These two protein chains interact to form a complex.

Sequence of protein 1:
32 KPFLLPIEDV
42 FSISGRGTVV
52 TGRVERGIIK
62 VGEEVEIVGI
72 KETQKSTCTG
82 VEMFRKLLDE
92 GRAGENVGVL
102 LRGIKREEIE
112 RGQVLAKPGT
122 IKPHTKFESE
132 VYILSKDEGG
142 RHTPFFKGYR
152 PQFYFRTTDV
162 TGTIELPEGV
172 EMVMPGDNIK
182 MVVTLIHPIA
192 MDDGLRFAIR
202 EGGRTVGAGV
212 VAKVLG

Contacts between the two chains:
Residue S45 in protein 1 is in contact with residue A70 in protein 2 (closest heavy-atom distance 3.4 Å).
Residue F42 in protein 1 contacts residue R37 in protein 2 (closest heavy-atom distance 3.6 Å).
Residue G81 in protein 1 interacts with residue R45 in protein 2 (closest heavy-atom distance 3.8 Å).
Residue D90 in protein 1 interacts with residue R45 in protein 2 (closest heavy-atom distance 2.8 Å).
Residue V50 in protein 1 contacts residue A39 in protein 2 (closest heavy-atom distance 4.3 Å).
Residue R86 in protein 1 contacts residue Y29 in protein 2 (closest heavy-atom distance 2.9 Å).
Residue L101 in protein 1 interacts with residue V42 in protein 2 (closest heavy-atom distance 4.0 Å).
Residue E83 in protein 1 is in contact with residue F41 in protein 2 (closest heavy-atom distance 2.9 Å).
Residue V50 in protein 1 is in contact with residue P38 in protein 2 (closest heavy-atom distance 4.0 Å).
Residue E83 in protein 1 is in contact with residue A39 in protein 2 (closest heavy-atom distance 3.1 Å).
Residue F42 in protein 1 contacts residue G36 in protein 2 (closest heavy-atom distance 3.7 Å).
Residue E91 in protein 1 interacts with residue G7 in protein 2 (closest heavy-atom distance 3.6 Å).
Residue E83 in protein 1 contacts residue Y29 in protein 2 (closest heavy-atom distance 2.5 Å).
Residue F42 in protein 1 interacts with residue P88 in protein 2 (closest heavy-atom distance 4.3 Å).
Residue F85 in protein 1 interacts with residue W33 in protein 2 (closest heavy-atom distance 3.3 Å).
Residue I44 in protein 1 interacts with residue A70 in protein 2 (closest heavy-atom distance 4.4 Å).
Residue L89 in protein 1 is in contact with residue D20 in protein 2 (closest heavy-atom distance 4.3 Å).
Residue T52 in protein 1 is in contact with residue P38 in protein 2 (closest heavy-atom distance 3.3 Å).
Residue R47 in protein 1 interacts with residue A70 in protein 2 (closest heavy-atom distance 3.7 Å).
Residue K87 in protein 1 interacts with residue K8 in protein 2 (closest heavy-atom distance 4.2 Å).
Residue M84 in protein 1 is in contact with residue I10 in protein 2 (closest heavy-atom distance 3.9 Å).
Residue I44 in protein 1 is in contact with residue L72 in protein 2 (closest heavy-atom distance 3.8 Å).
Residue G81 in protein 1 interacts with residue V42 in protein 2 (closest heavy-atom distance 4.2 Å).
Residue F42 in protein 1 contacts residue Q43 in protein 2 (closest heavy-atom distance 3.9 Å).
Residue L101 in protein 1 interacts with residue E46 in protein 2 (closest heavy-atom distance 3.9 Å).
Residue F85 in protein 1 interacts with residue Y29 in protein 2 (closest heavy-atom distance 3.6 Å).
Residue L89 in protein 1 is in contact with residue F41 in protein 2 (closest heavy-atom distance 4.0 Å).
Residue E83 in protein 1 interacts with residue W33 in protein 2 (closest heavy-atom distance 3.5 Å).
Residue E83 in protein 1 is in contact with residue P40 in protein 2 (closest heavy-atom distance 3.3 Å).
Residue K87 in protein 1 interacts with residue I10 in protein 2 (closest heavy-atom distance 2.8 Å).
Residue L89 in protein 1 contacts residue G7 in protein 2 (closest heavy-atom distance 3.6 Å).
Residue D90 in protein 1 contacts residue I6 in protein 2 (closest heavy-atom distance 4.2 Å).
Residue L88 in protein 1 is in contact with residue K8 in protein 2 (closest heavy-atom distance 3.5 Å).
Residue L89 in protein 1 interacts with residue R45 in protein 2 (closest heavy-atom distance 4.1 Å).
Residue T80 in protein 1 interacts with residue R45 in protein 2 (closest heavy-atom distance 4.0 Å).
Residue E83 in protein 1 contacts residue V42 in protein 2 (closest heavy-atom distance 3.4 Å).
Residue N97 in protein 1 is in contact with residue W33 in protein 2 (closest heavy-atom distance 4.0 Å).
Residue V62 in protein 1 interacts with residue G5 in protein 2 (closest heavy-atom distance 3.6 Å).
Residue V98 in protein 1 contacts residue W33 in protein 2 (closest heavy-atom distance 4.3 Å).
Residue D90 in protein 1 interacts with residue K8 in protein 2 (closest heavy-atom distance 3.1 Å).
Residue R86 in protein 1 interacts with residue Y17 in protein 2 (closest heavy-atom distance 3.3 Å).
Residue R47 in protein 1 is in contact with residue E46 in protein 2 (closest heavy-atom distance 2.7 Å).
Residue E83 in protein 1 interacts with residue I10 in protein 2 (closest heavy-atom distance 4.0 Å).
Residue K87 in protein 1 interacts with residue K9 in protein 2 (closest heavy-atom distance 3.5 Å).
Residue M84 in protein 1 contacts residue Y29 in protein 2 (closest heavy-atom distance 4.2 Å).
Residue F85 in protein 1 is in contact with residue E30 in protein 2 (closest heavy-atom distance 4.3 Å).
Residue L89 in protein 1 interacts with residue I6 in protein 2 (closest heavy-atom distance 4.0 Å).
Residue L88 in protein 1 contacts residue I10 in protein 2 (closest heavy-atom distance 3.7 Å).
Residue R47 in protein 1 interacts with residue S50 in protein 2 (closest heavy-atom distance 3.4 Å).
Residue R47 in protein 1 interacts with residue N49 in protein 2 (closest heavy-atom distance 3.5 Å).
Residue L89 in protein 1 contacts residue V19 in protein 2 (closest heavy-atom distance 4.0 Å).
Residue F42 in protein 1 is in contact with residue P38 in protein 2 (closest heavy-atom distance 4.2 Å).
Residue L88 in protein 1 contacts residue K9 in protein 2 (closest heavy-atom distance 3.9 Å).
Residue L89 in protein 1 interacts with residue V42 in protein 2 (closest heavy-atom distance 3.9 Å).
Residue R86 in protein 1 is in contact with residue I10 in protein 2 (closest heavy-atom distance 3.9 Å).
Residue L89 in protein 1 contacts residue K8 in protein 2 (closest heavy-atom distance 2.8 Å).
Residue S45 in protein 1 interacts with residue G71 in protein 2 (closest heavy-atom distance 3.9 Å).
Residue L89 in protein 1 is in contact with residue I10 in protein 2 (closest heavy-atom distance 4.1 Å).
Residue G99 in protein 1 is in contact with residue W33 in protein 2 (closest heavy-atom distance 3.8 Å).
Residue V82 in protein 1 is in contact with residue V42 in protein 2 (closest heavy-atom distance 3.7 Å).

Sequence of protein 2:
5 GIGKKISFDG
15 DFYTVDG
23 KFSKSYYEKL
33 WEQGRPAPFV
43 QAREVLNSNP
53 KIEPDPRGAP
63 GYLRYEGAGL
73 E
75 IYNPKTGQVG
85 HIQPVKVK